Sequence of protein 2:
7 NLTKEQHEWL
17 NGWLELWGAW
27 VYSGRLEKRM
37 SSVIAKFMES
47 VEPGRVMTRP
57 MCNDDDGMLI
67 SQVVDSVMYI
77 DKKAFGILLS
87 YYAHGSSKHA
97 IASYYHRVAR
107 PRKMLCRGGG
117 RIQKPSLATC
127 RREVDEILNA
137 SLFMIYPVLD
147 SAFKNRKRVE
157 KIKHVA

Sequence of protein 1:
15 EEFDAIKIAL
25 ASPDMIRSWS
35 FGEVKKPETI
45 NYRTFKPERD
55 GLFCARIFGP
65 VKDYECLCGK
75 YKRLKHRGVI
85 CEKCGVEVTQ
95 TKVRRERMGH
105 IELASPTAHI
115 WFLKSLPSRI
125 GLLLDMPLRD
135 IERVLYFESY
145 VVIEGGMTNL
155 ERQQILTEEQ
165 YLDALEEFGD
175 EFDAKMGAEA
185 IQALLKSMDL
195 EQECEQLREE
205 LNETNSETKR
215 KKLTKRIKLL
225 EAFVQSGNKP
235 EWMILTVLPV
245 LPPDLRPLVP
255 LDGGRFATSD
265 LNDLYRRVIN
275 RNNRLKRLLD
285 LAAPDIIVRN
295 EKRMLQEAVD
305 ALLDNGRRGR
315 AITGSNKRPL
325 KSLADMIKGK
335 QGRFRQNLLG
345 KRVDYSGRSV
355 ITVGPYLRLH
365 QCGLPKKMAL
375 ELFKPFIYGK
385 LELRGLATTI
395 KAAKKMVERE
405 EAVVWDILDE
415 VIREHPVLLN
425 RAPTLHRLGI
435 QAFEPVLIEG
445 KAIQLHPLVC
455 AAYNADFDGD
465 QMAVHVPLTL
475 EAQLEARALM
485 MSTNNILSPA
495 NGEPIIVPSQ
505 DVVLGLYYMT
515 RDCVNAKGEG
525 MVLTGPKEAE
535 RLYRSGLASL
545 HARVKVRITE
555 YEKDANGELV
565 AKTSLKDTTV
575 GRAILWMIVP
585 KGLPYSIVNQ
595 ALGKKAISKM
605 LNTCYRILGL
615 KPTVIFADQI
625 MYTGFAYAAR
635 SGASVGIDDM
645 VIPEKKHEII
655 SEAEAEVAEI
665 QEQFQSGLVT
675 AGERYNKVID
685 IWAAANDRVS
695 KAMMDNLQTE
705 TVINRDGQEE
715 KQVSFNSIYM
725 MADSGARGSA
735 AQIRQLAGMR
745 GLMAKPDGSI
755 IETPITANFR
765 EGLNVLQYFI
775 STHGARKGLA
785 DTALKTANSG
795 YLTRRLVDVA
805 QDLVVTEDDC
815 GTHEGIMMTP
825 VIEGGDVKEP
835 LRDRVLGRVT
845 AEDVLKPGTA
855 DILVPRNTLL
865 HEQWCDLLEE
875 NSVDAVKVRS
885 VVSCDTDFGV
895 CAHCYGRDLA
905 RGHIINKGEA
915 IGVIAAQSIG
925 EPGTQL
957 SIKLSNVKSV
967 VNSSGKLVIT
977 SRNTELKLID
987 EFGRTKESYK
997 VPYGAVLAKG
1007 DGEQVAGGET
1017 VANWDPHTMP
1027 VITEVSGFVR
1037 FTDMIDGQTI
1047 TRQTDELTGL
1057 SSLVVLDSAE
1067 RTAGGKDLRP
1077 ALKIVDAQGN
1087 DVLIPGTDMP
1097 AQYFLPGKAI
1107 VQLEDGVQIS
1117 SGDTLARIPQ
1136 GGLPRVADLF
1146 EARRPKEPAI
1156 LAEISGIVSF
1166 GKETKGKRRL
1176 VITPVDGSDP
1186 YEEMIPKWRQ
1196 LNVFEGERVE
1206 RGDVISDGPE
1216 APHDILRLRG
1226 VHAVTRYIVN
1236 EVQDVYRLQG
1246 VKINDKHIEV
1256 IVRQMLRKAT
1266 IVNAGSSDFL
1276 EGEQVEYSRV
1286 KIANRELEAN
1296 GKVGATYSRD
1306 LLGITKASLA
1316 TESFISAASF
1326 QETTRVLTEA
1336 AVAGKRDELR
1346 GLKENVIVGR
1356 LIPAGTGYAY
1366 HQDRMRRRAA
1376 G

These two protein chains interact to form a complex.

Residue-level contacts at the interface:
Residue I394 in protein 1 is in contact with residue G30 in protein 2 (closest heavy-atom distance 4.2 Å).
Residue K66 in protein 1 is in contact with residue S37 in protein 2 (closest heavy-atom distance 3.4 Å).
Residue T48 in protein 1 contacts residue E48 in protein 2 (closest heavy-atom distance 4.6 Å).
Residue R98 in protein 1 is in contact with residue I40 in protein 2 (closest heavy-atom distance 3.4 Å).
Residue L252 in protein 1 contacts residue V39 in protein 2 (closest heavy-atom distance 3.5 Å).
Residue I394 in protein 1 contacts residue L32 in protein 2 (closest heavy-atom distance 3.9 Å).
Residue F57 in protein 1 interacts with residue I40 in protein 2 (closest heavy-atom distance 3.9 Å).
Residue F49 in protein 1 interacts with residue I40 in protein 2 (closest heavy-atom distance 3.4 Å).
Residue K66 in protein 1 is in contact with residue M36 in protein 2 (closest heavy-atom distance 4.7 Å).
Residue K398 in protein 1 interacts with residue G30 in protein 2 (closest heavy-atom distance 3.9 Å).
Residue R403 in protein 1 is in contact with residue D61 in protein 2 (closest heavy-atom distance 2.9 Å).
Residue R403 in protein 1 contacts residue M64 in protein 2 (closest heavy-atom distance 4.7 Å).
Residue K395 in protein 1 contacts residue D60 in protein 2 (closest heavy-atom distance 4.6 Å).
Residue K399 in protein 1 interacts with residue M64 in protein 2 (closest heavy-atom distance 4.0 Å).
Residue T48 in protein 1 contacts residue M44 in protein 2 (closest heavy-atom distance 4.8 Å).
Residue A396 in protein 1 contacts residue S67 in protein 2 (closest heavy-atom distance 3.5 Å).
Residue F49 in protein 1 interacts with residue M44 in protein 2 (closest heavy-atom distance 3.3 Å).
Residue T393 in protein 1 interacts with residue V27 in protein 2 (closest heavy-atom distance 3.8 Å).
Residue K66 in protein 1 interacts with residue E45 in protein 2 (closest heavy-atom distance 4.4 Å).
Residue Y68 in protein 1 is in contact with residue R35 in protein 2 (closest heavy-atom distance 4.2 Å).
Residue V65 in protein 1 interacts with residue S38 in protein 2 (closest heavy-atom distance 3.3 Å).
Residue K395 in protein 1 is in contact with residue M57 in protein 2 (closest heavy-atom distance 4.5 Å).
Residue T392 in protein 1 contacts residue S67 in protein 2 (closest heavy-atom distance 4.1 Å).
Residue K395 in protein 1 is in contact with residue G30 in protein 2 (closest heavy-atom distance 3.8 Å).
Residue V65 in protein 1 is in contact with residue I40 in protein 2 (closest heavy-atom distance 3.8 Å).
Residue K395 in protein 1 is in contact with residue S29 in protein 2 (closest heavy-atom distance 3.2 Å).
Residue G389 in protein 1 is in contact with residue D71 in protein 2 (closest heavy-atom distance 3.5 Å).
Residue P51 in protein 1 contacts residue M44 in protein 2 (closest heavy-atom distance 4.7 Å).
Residue F260 in protein 1 is in contact with residue F43 in protein 2 (closest heavy-atom distance 3.5 Å).
Residue T95 in protein 1 is in contact with residue S38 in protein 2 (closest heavy-atom distance 4.3 Å).
Residue L71 in protein 1 contacts residue M44 in protein 2 (closest heavy-atom distance 4.1 Å).
Residue A391 in protein 1 interacts with residue D71 in protein 2 (closest heavy-atom distance 4.4 Å).
Residue K50 in protein 1 contacts residue M44 in protein 2 (closest heavy-atom distance 3.7 Å).
Residue F49 in protein 1 contacts residue V47 in protein 2 (closest heavy-atom distance 3.6 Å).
Residue T392 in protein 1 is in contact with residue F81 in protein 2 (closest heavy-atom distance 3.6 Å).
Residue M400 in protein 1 interacts with residue M64 in protein 2 (closest heavy-atom distance 3.8 Å).
Residue L78 in protein 1 contacts residue R35 in protein 2 (closest heavy-atom distance 3.4 Å).
Residue T48 in protein 1 contacts residue V47 in protein 2 (closest heavy-atom distance 3.8 Å).
Residue K398 in protein 1 is in contact with residue L32 in protein 2 (closest heavy-atom distance 4.0 Å).
Residue P254 in protein 1 is in contact with residue V39 in protein 2 (closest heavy-atom distance 3.8 Å).
Residue K395 in protein 1 contacts residue V27 in protein 2 (closest heavy-atom distance 4.1 Å).
Residue P51 in protein 1 interacts with residue I40 in protein 2 (closest heavy-atom distance 4.2 Å).
Residue V65 in protein 1 is in contact with residue M44 in protein 2 (closest heavy-atom distance 4.5 Å).
Residue T95 in protein 1 contacts residue M36 in protein 2 (closest heavy-atom distance 3.6 Å).
Residue L390 in protein 1 interacts with residue D71 in protein 2 (closest heavy-atom distance 4.1 Å).
Residue V65 in protein 1 interacts with residue A41 in protein 2 (closest heavy-atom distance 3.5 Å).
Residue R403 in protein 1 contacts residue D60 in protein 2 (closest heavy-atom distance 4.1 Å).
Residue A396 in protein 1 is in contact with residue W26 in protein 2 (closest heavy-atom distance 4.4 Å).
Residue A396 in protein 1 contacts residue M64 in protein 2 (closest heavy-atom distance 4.0 Å).
Residue T392 in protein 1 is in contact with residue D71 in protein 2 (closest heavy-atom distance 3.4 Å).
Residue K66 in protein 1 interacts with residue A41 in protein 2 (closest heavy-atom distance 4.3 Å).
Residue K399 in protein 1 contacts residue D60 in protein 2 (closest heavy-atom distance 3.3 Å).
Residue F49 in protein 1 contacts residue F43 in protein 2 (closest heavy-atom distance 3.7 Å).
Residue K399 in protein 1 interacts with residue W26 in protein 2 (closest heavy-atom distance 3.9 Å).
Residue D67 in protein 1 is in contact with residue M36 in protein 2 (closest heavy-atom distance 2.5 Å).
Residue T393 in protein 1 interacts with residue L85 in protein 2 (closest heavy-atom distance 3.8 Å).
Residue R47 in protein 1 interacts with residue V47 in protein 2 (closest heavy-atom distance 3.5 Å).
Residue K395 in protein 1 is in contact with residue W26 in protein 2 (closest heavy-atom distance 3.4 Å).
Residue D67 in protein 1 contacts residue R35 in protein 2 (closest heavy-atom distance 3.3 Å).
Residue P254 in protein 1 is in contact with residue F43 in protein 2 (closest heavy-atom distance 3.6 Å).